Sequence of the first protein:
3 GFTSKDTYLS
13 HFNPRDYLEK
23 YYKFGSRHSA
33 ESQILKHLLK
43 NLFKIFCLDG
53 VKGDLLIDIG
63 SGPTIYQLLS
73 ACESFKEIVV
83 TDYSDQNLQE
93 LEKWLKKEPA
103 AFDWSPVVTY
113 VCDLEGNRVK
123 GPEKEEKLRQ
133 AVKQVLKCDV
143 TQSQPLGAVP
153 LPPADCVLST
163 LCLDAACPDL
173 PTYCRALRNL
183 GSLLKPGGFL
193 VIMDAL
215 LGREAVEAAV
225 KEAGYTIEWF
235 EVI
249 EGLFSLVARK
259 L

Contacts between the two chains:
Residue Q35 in the first protein contacts residue F2 in the second protein (closest heavy-atom distance 4.9 Å).
Residue L41 in the first protein is in contact with residue F2 in the second protein (closest heavy-atom distance 4.2 Å).
Residue L37 in the first protein is in contact with residue F2 in the second protein (closest heavy-atom distance 3.5 Å).
Residue S28 in the first protein interacts with residue R4 in the second protein (closest heavy-atom distance 3.3 Å).
Residue Y24 in the first protein contacts residue R4 in the second protein (closest heavy-atom distance 4.7 Å).
Residue G27 in the first protein is in contact with residue R4 in the second protein (closest heavy-atom distance 3.0 Å).
Residue S34 in the first protein is in contact with residue F2 in the second protein (closest heavy-atom distance 3.2 Å).
Residue P108 in the first protein interacts with residue F2 in the second protein (closest heavy-atom distance 4.8 Å).
Residue V109 in the first protein contacts residue G1 in the second protein (closest heavy-atom distance 3.3 Å).
Residue R29 in the first protein contacts residue F2 in the second protein (closest heavy-atom distance 4.0 Å).
Residue K25 in the first protein contacts residue G5 in the second protein (closest heavy-atom distance 4.8 Å).
Residue K22 in the first protein interacts with residue R4 in the second protein (closest heavy-atom distance 3.1 Å).
Residue V109 in the first protein interacts with residue F2 in the second protein (closest heavy-atom distance 4.9 Å).
Residue Y112 in the first protein contacts residue F2 in the second protein (closest heavy-atom distance 3.5 Å).
Residue K38 in the first protein contacts residue F2 in the second protein (closest heavy-atom distance 3.2 Å).
Residue Y112 in the first protein is in contact with residue G1 in the second protein (closest heavy-atom distance 4.1 Å).
Residue G27 in the first protein is in contact with residue G5 in the second protein (closest heavy-atom distance 2.9 Å).
Residue K25 in the first protein is in contact with residue R4 in the second protein (closest heavy-atom distance 2.8 Å).
Residue F26 in the first protein contacts residue G5 in the second protein (closest heavy-atom distance 3.3 Å).
Residue Y112 in the first protein interacts with residue C9 in the second protein (closest heavy-atom distance 4.8 Å).
Residue P108 in the first protein is in contact with residue G1 in the second protein (closest heavy-atom distance 3.1 Å).
Residue F26 in the first protein interacts with residue R4 in the second protein (closest heavy-atom distance 4.3 Å).
Residue S31 in the first protein interacts with residue R4 in the second protein (closest heavy-atom distance 4.6 Å).
Residue E21 in the first protein interacts with residue R4 in the second protein (closest heavy-atom distance 3.5 Å).
Residue S28 in the first protein is in contact with residue G5 in the second protein (closest heavy-atom distance 4.2 Å).
Residue P108 in the first protein contacts residue C9 in the second protein (closest heavy-atom distance 4.2 Å).
Residue R29 in the first protein is in contact with residue R4 in the second protein (closest heavy-atom distance 4.9 Å).
Residue Y23 in the first protein contacts residue R4 in the second protein (closest heavy-atom distance 4.3 Å).

Sequence of the second protein:
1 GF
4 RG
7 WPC

These two protein chains interact to form a complex.